Residue-level contacts at the interface:
Residue D25 in the second protein interacts with residue C27 in the first protein (closest heavy-atom distance 4.3 Å).
Residue N24 in the second protein contacts residue C27 in the first protein (closest heavy-atom distance 2.8 Å).
Residue N24 in the second protein contacts residue D29 in the first protein (closest heavy-atom distance 2.9 Å).
Residue V22 in the second protein interacts with residue C27 in the first protein (closest heavy-atom distance 4.1 Å).
Residue S26 in the second protein is in contact with residue C27 in the first protein (closest heavy-atom distance 3.9 Å).
Residue R23 in the second protein is in contact with residue A28 in the first protein (closest heavy-atom distance 4.6 Å).
Residue R23 in the second protein interacts with residue C27 in the first protein (closest heavy-atom distance 2.7 Å).
Residue V22 in the second protein contacts residue N26 in the first protein (closest heavy-atom distance 4.4 Å).
Residue N24 in the second protein contacts residue A28 in the first protein (closest heavy-atom distance 3.4 Å).
Residue D25 in the second protein interacts with residue D29 in the first protein (closest heavy-atom distance 4.3 Å).
Residue R23 in the second protein contacts residue N26 in the first protein (closest heavy-atom distance 4.7 Å).

This data describes a binding interaction between two proteins.

Sequence of the first protein:
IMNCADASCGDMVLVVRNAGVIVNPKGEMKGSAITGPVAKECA

Sequence of the second protein:
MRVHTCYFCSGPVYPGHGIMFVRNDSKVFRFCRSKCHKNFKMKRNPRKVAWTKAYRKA